Sequence of the second protein:
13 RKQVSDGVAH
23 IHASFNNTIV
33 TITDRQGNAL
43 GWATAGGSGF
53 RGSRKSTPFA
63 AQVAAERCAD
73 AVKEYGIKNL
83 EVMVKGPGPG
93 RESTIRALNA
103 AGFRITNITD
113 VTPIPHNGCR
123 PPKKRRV

Residue-level contacts at the interface:
Residue N109 in the second protein contacts residue R7 in the first protein (closest heavy-atom distance 3.3 Å).
Residue T108 in the second protein is in contact with residue R7 in the first protein (closest heavy-atom distance 3.1 Å).
Residue I110 in the second protein interacts with residue L16 in the first protein (closest heavy-atom distance 4.6 Å).
Residue I110 in the second protein contacts residue A15 in the first protein (closest heavy-atom distance 4.2 Å).
Residue T111 in the second protein is in contact with residue V6 in the first protein (closest heavy-atom distance 4.7 Å).
Residue R98 in the second protein contacts residue D13 in the first protein (closest heavy-atom distance 3.2 Å).
Residue I110 in the second protein contacts residue K20 in the first protein (closest heavy-atom distance 3.5 Å).
Residue K126 in the second protein contacts residue R34 in the first protein (closest heavy-atom distance 3.0 Å).
Residue I116 in the second protein interacts with residue A30 in the first protein (closest heavy-atom distance 4.1 Å).
Residue K125 in the second protein interacts with residue R33 in the first protein (closest heavy-atom distance 2.9 Å).
Residue K125 in the second protein is in contact with residue R35 in the first protein (closest heavy-atom distance 3.5 Å).
Residue I107 in the second protein contacts residue E8 in the first protein (closest heavy-atom distance 3.0 Å).
Residue G88 in the second protein interacts with residue A26 in the first protein (closest heavy-atom distance 4.6 Å).
Residue K125 in the second protein is in contact with residue R34 in the first protein (closest heavy-atom distance 3.1 Å).
Residue P89 in the second protein interacts with residue A26 in the first protein (closest heavy-atom distance 3.6 Å).
Residue I110 in the second protein is in contact with residue K5 in the first protein (closest heavy-atom distance 3.0 Å).
Residue I97 in the second protein is in contact with residue A15 in the first protein (closest heavy-atom distance 3.7 Å).
Residue R98 in the second protein contacts residue V14 in the first protein (closest heavy-atom distance 3.6 Å).
Residue P117 in the second protein is in contact with residue L29 in the first protein (closest heavy-atom distance 3.1 Å).
Residue T114 in the second protein contacts residue A30 in the first protein (closest heavy-atom distance 4.3 Å).
Residue I116 in the second protein interacts with residue G27 in the first protein (closest heavy-atom distance 4.4 Å).
Residue P123 in the second protein contacts residue R33 in the first protein (closest heavy-atom distance 3.7 Å).
Residue E94 in the second protein is in contact with residue R17 in the first protein (closest heavy-atom distance 3.5 Å).
Residue P123 in the second protein contacts residue R34 in the first protein (closest heavy-atom distance 3.2 Å).
Residue T108 in the second protein is in contact with residue E8 in the first protein (closest heavy-atom distance 3.1 Å).
Residue P124 in the second protein is in contact with residue R35 in the first protein (closest heavy-atom distance 3.9 Å).
Residue N101 in the second protein interacts with residue E8 in the first protein (closest heavy-atom distance 3.8 Å).
Residue P124 in the second protein interacts with residue R34 in the first protein (closest heavy-atom distance 2.9 Å).
Residue N101 in the second protein interacts with residue V14 in the first protein (closest heavy-atom distance 3.2 Å).
Residue I110 in the second protein interacts with residue E24 in the first protein (closest heavy-atom distance 4.0 Å).
Residue N101 in the second protein contacts residue D13 in the first protein (closest heavy-atom distance 3.2 Å).
Residue I97 in the second protein contacts residue V14 in the first protein (closest heavy-atom distance 3.2 Å).
Residue D112 in the second protein contacts residue I4 in the first protein (closest heavy-atom distance 4.1 Å).
Residue D112 in the second protein contacts residue A26 in the first protein (closest heavy-atom distance 3.8 Å).
Residue T108 in the second protein contacts residue P11 in the first protein (closest heavy-atom distance 4.0 Å).
Residue R127 in the second protein contacts residue R34 in the first protein (closest heavy-atom distance 4.0 Å).
Residue R127 in the second protein contacts residue R33 in the first protein (closest heavy-atom distance 3.7 Å).
Residue I110 in the second protein is in contact with residue V6 in the first protein (closest heavy-atom distance 2.7 Å).
Residue I97 in the second protein contacts residue R17 in the first protein (closest heavy-atom distance 3.9 Å).
Residue I110 in the second protein contacts residue E8 in the first protein (closest heavy-atom distance 3.6 Å).
Residue D112 in the second protein is in contact with residue K5 in the first protein (closest heavy-atom distance 4.1 Å).
Residue N109 in the second protein is in contact with residue E8 in the first protein (closest heavy-atom distance 4.2 Å).
Residue P123 in the second protein contacts residue E36 in the first protein (closest heavy-atom distance 3.9 Å).
Residue T114 in the second protein interacts with residue A26 in the first protein (closest heavy-atom distance 4.1 Å).
Residue P124 in the second protein interacts with residue R33 in the first protein (closest heavy-atom distance 2.9 Å).
Residue I116 in the second protein is in contact with residue L29 in the first protein (closest heavy-atom distance 3.9 Å).
Residue I107 in the second protein interacts with residue P11 in the first protein (closest heavy-atom distance 3.3 Å).
Residue N101 in the second protein contacts residue F12 in the first protein (closest heavy-atom distance 3.2 Å).
Residue R98 in the second protein is in contact with residue R17 in the first protein (closest heavy-atom distance 3.6 Å).
Residue I116 in the second protein interacts with residue A26 in the first protein (closest heavy-atom distance 4.3 Å).
Residue T111 in the second protein interacts with residue K5 in the first protein (closest heavy-atom distance 3.9 Å).
Residue N101 in the second protein is in contact with residue A15 in the first protein (closest heavy-atom distance 3.3 Å).
Residue K126 in the second protein contacts residue R33 in the first protein (closest heavy-atom distance 3.2 Å).
Residue P123 in the second protein is in contact with residue V32 in the first protein (closest heavy-atom distance 3.9 Å).
Residue I110 in the second protein contacts residue R7 in the first protein (closest heavy-atom distance 3.9 Å).
Residue N119 in the second protein is in contact with residue L29 in the first protein (closest heavy-atom distance 3.7 Å).
Residue A102 in the second protein contacts residue D13 in the first protein (closest heavy-atom distance 3.6 Å).
Residue D112 in the second protein is in contact with residue K25 in the first protein (closest heavy-atom distance 4.5 Å).
Residue I110 in the second protein contacts residue I4 in the first protein (closest heavy-atom distance 4.3 Å).
Residue R93 in the second protein interacts with residue A26 in the first protein (closest heavy-atom distance 3.7 Å).

Sequence of the first protein:
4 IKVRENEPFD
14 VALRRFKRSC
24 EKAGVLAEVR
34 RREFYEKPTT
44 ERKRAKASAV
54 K

This data describes a binding interaction between two proteins.